Sequence of chain B:
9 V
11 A

This data describes a binding interaction between two proteins.

Sequence of chain A:
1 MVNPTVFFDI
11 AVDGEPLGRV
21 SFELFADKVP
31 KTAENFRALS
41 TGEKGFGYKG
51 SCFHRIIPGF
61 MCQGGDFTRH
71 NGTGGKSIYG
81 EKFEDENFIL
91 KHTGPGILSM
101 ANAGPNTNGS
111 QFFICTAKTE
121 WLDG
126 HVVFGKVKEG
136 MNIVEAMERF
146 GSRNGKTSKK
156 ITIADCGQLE

Contacts between the two chains:
Residue E81 in chain A interacts with residue A11 in chain B (closest heavy-atom distance 3.0 Å).